The following describes two proteins that form a bound complex.

Sequence of protein 2:
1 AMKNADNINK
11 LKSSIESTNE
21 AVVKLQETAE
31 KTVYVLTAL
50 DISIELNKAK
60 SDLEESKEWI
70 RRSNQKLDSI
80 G

Sequence of protein 1:
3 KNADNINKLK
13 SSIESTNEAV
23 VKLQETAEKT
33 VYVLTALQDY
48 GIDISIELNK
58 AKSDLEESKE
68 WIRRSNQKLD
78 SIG

Contacts between the two chains:
Residue K75 in protein 1 is in contact with residue S14 in protein 2 (closest heavy-atom distance 3.8 Å).
Residue A58 in protein 1 is in contact with residue T28 in protein 2 (closest heavy-atom distance 3.5 Å).
Residue L36 in protein 1 interacts with residue T32 in protein 2 (closest heavy-atom distance 3.8 Å).
Residue I8 in protein 1 is in contact with residue N4 in protein 2 (closest heavy-atom distance 3.6 Å).
Residue D61 in protein 1 interacts with residue E27 in protein 2 (closest heavy-atom distance 3.4 Å).
Residue G80 in protein 1 is in contact with residue K3 in protein 2 (closest heavy-atom distance 4.0 Å).
Residue L36 in protein 1 interacts with residue L39 in protein 2 (closest heavy-atom distance 4.0 Å).
Residue I69 in protein 1 is in contact with residue T18 in protein 2 (closest heavy-atom distance 4.1 Å).
Residue I79 in protein 1 is in contact with residue L11 in protein 2 (closest heavy-atom distance 3.5 Å).
Residue A5 in protein 1 is in contact with residue N4 in protein 2 (closest heavy-atom distance 3.9 Å).
Residue L25 in protein 1 is in contact with residue L25 in protein 2 (closest heavy-atom distance 3.8 Å).
Residue E54 in protein 1 contacts residue K31 in protein 2 (closest heavy-atom distance 3.8 Å).
Residue D61 in protein 1 is in contact with residue K24 in protein 2 (closest heavy-atom distance 3.5 Å).
Residue I15 in protein 1 is in contact with residue I15 in protein 2 (closest heavy-atom distance 3.4 Å).
Residue I51 in protein 1 interacts with residue V35 in protein 2 (closest heavy-atom distance 3.6 Å).
Residue S72 in protein 1 is in contact with residue T18 in protein 2 (closest heavy-atom distance 2.8 Å).
Residue I51 in protein 1 interacts with residue A38 in protein 2 (closest heavy-atom distance 3.9 Å).
Residue G80 in protein 1 interacts with residue N7 in protein 2 (closest heavy-atom distance 3.2 Å).
Residue S65 in protein 1 interacts with residue L25 in protein 2 (closest heavy-atom distance 3.7 Å).
Residue S65 in protein 1 is in contact with residue K24 in protein 2 (closest heavy-atom distance 3.7 Å).
Residue W68 in protein 1 contacts residue K24 in protein 2 (closest heavy-atom distance 4.0 Å).
Residue T18 in protein 1 is in contact with residue T18 in protein 2 (closest heavy-atom distance 4.2 Å).
Residue N4 in protein 1 interacts with residue N4 in protein 2 (closest heavy-atom distance 3.7 Å).
Residue E54 in protein 1 interacts with residue V35 in protein 2 (closest heavy-atom distance 3.9 Å).
Residue I15 in protein 1 interacts with residue L11 in protein 2 (closest heavy-atom distance 3.8 Å).
Residue I79 in protein 1 interacts with residue N7 in protein 2 (closest heavy-atom distance 3.6 Å).
Residue K57 in protein 1 contacts residue K31 in protein 2 (closest heavy-atom distance 3.8 Å).
Residue S78 in protein 1 contacts residue K10 in protein 2 (closest heavy-atom distance 3.0 Å).
Residue N19 in protein 1 is in contact with residue T18 in protein 2 (closest heavy-atom distance 2.7 Å).
Residue I69 in protein 1 contacts residue A21 in protein 2 (closest heavy-atom distance 3.7 Å).
Residue R71 in protein 1 interacts with residue S17 in protein 2 (closest heavy-atom distance 3.3 Å).
Residue K12 in protein 1 contacts residue L11 in protein 2 (closest heavy-atom distance 3.8 Å).
Residue S65 in protein 1 is in contact with residue A21 in protein 2 (closest heavy-atom distance 2.7 Å).
Residue L36 in protein 1 is in contact with residue L36 in protein 2 (closest heavy-atom distance 4.0 Å).
Residue W68 in protein 1 contacts residue A21 in protein 2 (closest heavy-atom distance 3.7 Å).
Residue I8 in protein 1 contacts residue N7 in protein 2 (closest heavy-atom distance 3.9 Å).
Residue V33 in protein 1 interacts with residue T32 in protein 2 (closest heavy-atom distance 4.0 Å).
Residue L76 in protein 1 interacts with residue S14 in protein 2 (closest heavy-atom distance 3.3 Å).
Residue L11 in protein 1 interacts with residue L11 in protein 2 (closest heavy-atom distance 3.7 Å).
Residue W68 in protein 1 is in contact with residue S17 in protein 2 (closest heavy-atom distance 3.6 Å).
Residue V22 in protein 1 is in contact with residue V22 in protein 2 (closest heavy-atom distance 4.0 Å).
Residue L76 in protein 1 contacts residue L11 in protein 2 (closest heavy-atom distance 4.0 Å).
Residue S72 in protein 1 interacts with residue S14 in protein 2 (closest heavy-atom distance 2.9 Å).
Residue A58 in protein 1 contacts residue K31 in protein 2 (closest heavy-atom distance 3.6 Å).
Residue W68 in protein 1 contacts residue E20 in protein 2 (closest heavy-atom distance 3.3 Å).
Residue I15 in protein 1 is in contact with residue S14 in protein 2 (closest heavy-atom distance 3.5 Å).
Residue E64 in protein 1 interacts with residue K24 in protein 2 (closest heavy-atom distance 4.0 Å).
Residue K75 in protein 1 contacts residue S13 in protein 2 (closest heavy-atom distance 3.5 Å).
Residue I8 in protein 1 is in contact with residue I8 in protein 2 (closest heavy-atom distance 3.9 Å).
Residue L62 in protein 1 interacts with residue T28 in protein 2 (closest heavy-atom distance 3.7 Å).
Residue S72 in protein 1 interacts with residue S17 in protein 2 (closest heavy-atom distance 3.8 Å).
Residue I8 in protein 1 interacts with residue L11 in protein 2 (closest heavy-atom distance 3.9 Å).
Residue I79 in protein 1 is in contact with residue K10 in protein 2 (closest heavy-atom distance 3.7 Å).
Residue K75 in protein 1 interacts with residue K10 in protein 2 (closest heavy-atom distance 3.3 Å).
Residue E54 in protein 1 contacts residue Y34 in protein 2 (closest heavy-atom distance 3.1 Å).
Residue D61 in protein 1 is in contact with residue K31 in protein 2 (closest heavy-atom distance 2.6 Å).
Residue A29 in protein 1 interacts with residue L25 in protein 2 (closest heavy-atom distance 3.9 Å).
Residue D61 in protein 1 is in contact with residue T28 in protein 2 (closest heavy-atom distance 3.5 Å).
Residue L62 in protein 1 is in contact with residue L25 in protein 2 (closest heavy-atom distance 3.8 Å).
Residue I15 in protein 1 is in contact with residue T18 in protein 2 (closest heavy-atom distance 3.9 Å).